Sequence of chain A:
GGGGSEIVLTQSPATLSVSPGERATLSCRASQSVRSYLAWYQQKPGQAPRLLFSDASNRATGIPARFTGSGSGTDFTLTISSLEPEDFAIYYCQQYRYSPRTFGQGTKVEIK

These two protein chains interact to form a complex.

Sequence of chain B:
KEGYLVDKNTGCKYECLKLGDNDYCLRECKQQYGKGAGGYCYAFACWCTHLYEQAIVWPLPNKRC

Residue-level contacts at the interface:
Residue Y108 in chain A is in contact with residue L19 in chain B (closest heavy-atom distance 3.6 Å).
Residue R111 in chain A interacts with residue F44 in chain B (closest heavy-atom distance 3.4 Å).
Residue Y47 in chain A contacts residue Y4 in chain B (closest heavy-atom distance 4.3 Å).
Residue Y47 in chain A interacts with residue Y42 in chain B (closest heavy-atom distance 2.6 Å).
Residue R107 in chain A interacts with residue F44 in chain B (closest heavy-atom distance 4.9 Å).
Residue R107 in chain A interacts with residue L19 in chain B (closest heavy-atom distance 3.2 Å).
Residue R107 in chain A interacts with residue A43 in chain B (closest heavy-atom distance 4.9 Å).
Residue R45 in chain A is in contact with residue Y42 in chain B (closest heavy-atom distance 2.6 Å).
Residue R111 in chain A interacts with residue C16 in chain B (closest heavy-atom distance 4.9 Å).
Residue Y106 in chain A is in contact with residue A43 in chain B (closest heavy-atom distance 3.5 Å).
Residue Y106 in chain A interacts with residue F44 in chain B (closest heavy-atom distance 3.5 Å).
Residue Y47 in chain A is in contact with residue A43 in chain B (closest heavy-atom distance 3.8 Å).
Residue Y108 in chain A contacts residue F44 in chain B (closest heavy-atom distance 4.3 Å).
Residue S109 in chain A is in contact with residue F44 in chain B (closest heavy-atom distance 4.2 Å).
Residue S109 in chain A contacts residue L19 in chain B (closest heavy-atom distance 3.6 Å).
Residue R111 in chain A contacts residue E15 in chain B (closest heavy-atom distance 4.5 Å).
Residue R111 in chain A interacts with residue L17 in chain B (closest heavy-atom distance 4.2 Å).